The following describes two proteins that form a bound complex.

Sequence of the second protein:
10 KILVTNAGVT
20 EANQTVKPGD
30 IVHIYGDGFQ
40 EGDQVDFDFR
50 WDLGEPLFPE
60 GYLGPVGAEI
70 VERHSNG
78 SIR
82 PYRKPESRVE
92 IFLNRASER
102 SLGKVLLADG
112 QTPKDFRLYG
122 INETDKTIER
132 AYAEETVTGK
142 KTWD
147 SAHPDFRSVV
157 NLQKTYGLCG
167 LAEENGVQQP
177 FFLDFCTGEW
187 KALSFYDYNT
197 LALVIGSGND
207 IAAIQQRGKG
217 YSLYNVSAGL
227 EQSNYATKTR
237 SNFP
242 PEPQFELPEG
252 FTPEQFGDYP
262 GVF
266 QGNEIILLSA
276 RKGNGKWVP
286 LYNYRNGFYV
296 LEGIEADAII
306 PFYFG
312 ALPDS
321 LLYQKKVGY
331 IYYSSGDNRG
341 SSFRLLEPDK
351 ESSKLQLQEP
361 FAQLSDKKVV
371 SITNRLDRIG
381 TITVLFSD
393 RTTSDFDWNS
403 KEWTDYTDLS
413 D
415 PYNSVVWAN

Sequence of the first protein:
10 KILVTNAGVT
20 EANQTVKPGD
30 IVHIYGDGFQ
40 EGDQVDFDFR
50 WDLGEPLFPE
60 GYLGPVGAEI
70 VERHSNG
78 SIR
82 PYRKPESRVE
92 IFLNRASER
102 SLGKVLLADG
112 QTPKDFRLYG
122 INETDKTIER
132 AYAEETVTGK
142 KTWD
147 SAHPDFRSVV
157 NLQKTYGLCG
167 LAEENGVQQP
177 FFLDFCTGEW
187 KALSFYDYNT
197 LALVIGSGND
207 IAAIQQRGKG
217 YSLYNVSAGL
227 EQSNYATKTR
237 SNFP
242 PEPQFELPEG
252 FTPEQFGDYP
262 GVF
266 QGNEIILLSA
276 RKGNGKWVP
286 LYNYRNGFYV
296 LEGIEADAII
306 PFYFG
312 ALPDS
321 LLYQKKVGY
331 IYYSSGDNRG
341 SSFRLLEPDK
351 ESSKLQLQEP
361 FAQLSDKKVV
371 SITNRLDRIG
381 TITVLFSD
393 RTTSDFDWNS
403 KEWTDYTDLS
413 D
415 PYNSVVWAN

Residue-level contacts at the interface:
Residue Q39 in the second protein interacts with residue E40 in the first protein (closest heavy-atom distance 3.8 Å).
Residue F239 in the second protein contacts residue F48 in the first protein (closest heavy-atom distance 3.3 Å).
Residue F48 in the second protein interacts with residue F239 in the first protein (closest heavy-atom distance 3.3 Å).
Residue N268 in the second protein contacts residue F57 in the first protein (closest heavy-atom distance 3.5 Å).
Residue A208 in the second protein contacts residue F57 in the first protein (closest heavy-atom distance 3.4 Å).
Residue N238 in the second protein is in contact with residue R89 in the first protein (closest heavy-atom distance 3.2 Å).
Residue P240 in the second protein is in contact with residue R49 in the first protein (closest heavy-atom distance 2.8 Å).
Residue Y289 in the second protein contacts residue P55 in the first protein (closest heavy-atom distance 3.7 Å).
Residue Y61 in the second protein is in contact with residue F239 in the first protein (closest heavy-atom distance 3.5 Å).
Residue P240 in the second protein interacts with residue E59 in the first protein (closest heavy-atom distance 3.3 Å).
Residue P242 in the second protein contacts residue R49 in the first protein (closest heavy-atom distance 3.7 Å).
Residue N221 in the second protein interacts with residue Y61 in the first protein (closest heavy-atom distance 3.1 Å).
Residue D47 in the second protein is in contact with residue K234 in the first protein (closest heavy-atom distance 3.1 Å).
Residue K234 in the second protein interacts with residue P64 in the first protein (closest heavy-atom distance 3.5 Å).
Residue Q228 in the second protein interacts with residue P64 in the first protein (closest heavy-atom distance 3.5 Å).
Residue A97 in the second protein interacts with residue R72 in the first protein (closest heavy-atom distance 3.6 Å).
Residue R89 in the second protein contacts residue N238 in the first protein (closest heavy-atom distance 3.2 Å).
Residue R49 in the second protein interacts with residue P242 in the first protein (closest heavy-atom distance 3.7 Å).
Residue P64 in the second protein is in contact with residue K234 in the first protein (closest heavy-atom distance 3.5 Å).
Residue R49 in the second protein interacts with residue P240 in the first protein (closest heavy-atom distance 2.8 Å).
Residue Q228 in the second protein interacts with residue G63 in the first protein (closest heavy-atom distance 3.2 Å).
Residue F57 in the second protein contacts residue N221 in the first protein (closest heavy-atom distance 3.8 Å).
Residue E91 in the second protein contacts residue Y192 in the first protein (closest heavy-atom distance 3.5 Å).
Residue D206 in the second protein contacts residue P58 in the first protein (closest heavy-atom distance 3.6 Å).
Residue E40 in the second protein is in contact with residue E40 in the first protein (closest heavy-atom distance 3.5 Å).
Residue P242 in the second protein contacts residue E59 in the first protein (closest heavy-atom distance 3.2 Å).
Residue S102 in the second protein contacts residue Y192 in the first protein (closest heavy-atom distance 3.5 Å).
Residue T233 in the second protein interacts with residue R100 in the first protein (closest heavy-atom distance 3.2 Å).
Residue F264 in the second protein is in contact with residue F57 in the first protein (closest heavy-atom distance 3.6 Å).
Residue Q43 in the second protein contacts residue Q43 in the first protein (closest heavy-atom distance 3.5 Å).
Residue G63 in the second protein interacts with residue Q228 in the first protein (closest heavy-atom distance 3.2 Å).
Residue R100 in the second protein contacts residue T233 in the first protein (closest heavy-atom distance 3.2 Å).
Residue F93 in the second protein is in contact with residue F191 in the first protein (closest heavy-atom distance 3.6 Å).
Residue E59 in the second protein contacts residue P240 in the first protein (closest heavy-atom distance 3.3 Å).
Residue E40 in the second protein interacts with residue Q39 in the first protein (closest heavy-atom distance 3.8 Å).
Residue P58 in the second protein interacts with residue D206 in the first protein (closest heavy-atom distance 3.6 Å).
Residue N221 in the second protein interacts with residue F57 in the first protein (closest heavy-atom distance 3.8 Å).
Residue G63 in the second protein contacts residue K234 in the first protein (closest heavy-atom distance 3.6 Å).
Residue F239 in the second protein contacts residue Y61 in the first protein (closest heavy-atom distance 3.5 Å).
Residue D51 in the second protein is in contact with residue P242 in the first protein (closest heavy-atom distance 3.6 Å).
Residue L56 in the second protein contacts residue Y289 in the first protein (closest heavy-atom distance 3.6 Å).
Residue K234 in the second protein interacts with residue G63 in the first protein (closest heavy-atom distance 3.6 Å).
Residue F57 in the second protein contacts residue A208 in the first protein (closest heavy-atom distance 3.4 Å).
Residue P242 in the second protein is in contact with residue D51 in the first protein (closest heavy-atom distance 3.6 Å).
Residue P55 in the second protein contacts residue Y289 in the first protein (closest heavy-atom distance 3.7 Å).
Residue K234 in the second protein contacts residue D47 in the first protein (closest heavy-atom distance 3.1 Å).
Residue Y192 in the second protein interacts with residue S102 in the first protein (closest heavy-atom distance 3.5 Å).
Residue Y61 in the second protein is in contact with residue N221 in the first protein (closest heavy-atom distance 3.1 Å).
Residue Y289 in the second protein contacts residue L56 in the first protein (closest heavy-atom distance 3.6 Å).
Residue R72 in the second protein is in contact with residue A97 in the first protein (closest heavy-atom distance 3.6 Å).
Residue F191 in the second protein contacts residue F93 in the first protein (closest heavy-atom distance 3.6 Å).
Residue F57 in the second protein is in contact with residue F264 in the first protein (closest heavy-atom distance 3.6 Å).
Residue K234 in the second protein is in contact with residue R100 in the first protein (closest heavy-atom distance 3.7 Å).
Residue Y192 in the second protein contacts residue E91 in the first protein (closest heavy-atom distance 3.5 Å).
Residue N238 in the second protein contacts residue E91 in the first protein (closest heavy-atom distance 3.0 Å).
Residue F57 in the second protein contacts residue N268 in the first protein (closest heavy-atom distance 3.5 Å).
Residue E91 in the second protein interacts with residue N238 in the first protein (closest heavy-atom distance 3.0 Å).
Residue P64 in the second protein contacts residue Q228 in the first protein (closest heavy-atom distance 3.5 Å).
Residue R100 in the second protein interacts with residue K234 in the first protein (closest heavy-atom distance 3.7 Å).
Residue E59 in the second protein interacts with residue P242 in the first protein (closest heavy-atom distance 3.2 Å).